Sequence of the first protein:
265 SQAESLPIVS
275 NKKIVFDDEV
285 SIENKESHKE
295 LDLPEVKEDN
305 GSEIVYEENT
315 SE

Interface contacts:
Residue L543 in the second protein is in contact with residue D303 in the first protein (closest heavy-atom distance 3.3 Å).
Residue T429 in the second protein interacts with residue S274 in the first protein (closest heavy-atom distance 3.5 Å).
Residue K469 in the second protein contacts residue E316 in the first protein (closest heavy-atom distance 3.1 Å).
Residue N425 in the second protein is in contact with residue S274 in the first protein (closest heavy-atom distance 2.9 Å).
Residue S381 in the second protein interacts with residue E312 in the first protein (closest heavy-atom distance 2.9 Å).
Residue P35 in the second protein contacts residue N288 in the first protein (closest heavy-atom distance 3.0 Å).
Residue V377 in the second protein interacts with residue H292 in the first protein (closest heavy-atom distance 3.6 Å).
Residue L58 in the second protein interacts with residue L297 in the first protein (closest heavy-atom distance 3.5 Å).
Residue E379 in the second protein is in contact with residue K289 in the first protein (closest heavy-atom distance 3.7 Å).
Residue L58 in the second protein interacts with residue P298 in the first protein (closest heavy-atom distance 3.6 Å).
Residue L395 in the second protein is in contact with residue K277 in the first protein (closest heavy-atom distance 3.3 Å).
Residue D433 in the second protein is in contact with residue K277 in the first protein (closest heavy-atom distance 2.5 Å).
Residue V37 in the second protein is in contact with residue N288 in the first protein (closest heavy-atom distance 2.8 Å).
Residue K469 in the second protein interacts with residue T314 in the first protein (closest heavy-atom distance 3.0 Å).
Residue T391 in the second protein contacts residue F280 in the first protein (closest heavy-atom distance 3.6 Å).
Residue K388 in the second protein interacts with residue K277 in the first protein (closest heavy-atom distance 3.0 Å).
Residue N425 in the second protein is in contact with residue V273 in the first protein (closest heavy-atom distance 3.2 Å).
Residue L406 in the second protein contacts residue Q266 in the first protein (closest heavy-atom distance 3.3 Å).
Residue H470 in the second protein is in contact with residue T314 in the first protein (closest heavy-atom distance 3.2 Å).
Residue N425 in the second protein is in contact with residue I272 in the first protein (closest heavy-atom distance 3.8 Å).
Residue K70 in the second protein contacts residue E302 in the first protein (closest heavy-atom distance 3.7 Å).
Residue L38 in the second protein interacts with residue L295 in the first protein (closest heavy-atom distance 3.6 Å).
Residue K388 in the second protein contacts residue D281 in the first protein (closest heavy-atom distance 3.7 Å).
Residue T391 in the second protein is in contact with residue K277 in the first protein (closest heavy-atom distance 3.7 Å).
Residue D415 in the second protein contacts residue S265 in the first protein (closest heavy-atom distance 3.2 Å).
Residue K462 in the second protein is in contact with residue N313 in the first protein (closest heavy-atom distance 3.5 Å).
Residue R422 in the second protein contacts residue E268 in the first protein (closest heavy-atom distance 2.8 Å).
Residue S371 in the second protein contacts residue E312 in the first protein (closest heavy-atom distance 3.4 Å).
Residue I419 in the second protein contacts residue A267 in the first protein (closest heavy-atom distance 3.7 Å).
Residue Y50 in the second protein is in contact with residue H292 in the first protein (closest heavy-atom distance 3.5 Å).
Residue K70 in the second protein interacts with residue K301 in the first protein (closest heavy-atom distance 3.2 Å).
Residue P370 in the second protein interacts with residue Y310 in the first protein (closest heavy-atom distance 3.4 Å).
Residue K372 in the second protein contacts residue Y310 in the first protein (closest heavy-atom distance 3.2 Å).
Residue R475 in the second protein interacts with residue E316 in the first protein (closest heavy-atom distance 3.1 Å).
Residue K70 in the second protein contacts residue D303 in the first protein (closest heavy-atom distance 2.6 Å).
Residue D402 in the second protein is in contact with residue L270 in the first protein (closest heavy-atom distance 3.7 Å).
Residue S371 in the second protein is in contact with residue Y310 in the first protein (closest heavy-atom distance 3.5 Å).
Residue E69 in the second protein is in contact with residue Y310 in the first protein (closest heavy-atom distance 3.0 Å).
Residue T391 in the second protein interacts with residue D281 in the first protein (closest heavy-atom distance 2.9 Å).
Residue T392 in the second protein interacts with residue K277 in the first protein (closest heavy-atom distance 2.8 Å).
Residue T36 in the second protein contacts residue N288 in the first protein (closest heavy-atom distance 3.5 Å).
Residue K405 in the second protein interacts with residue Q266 in the first protein (closest heavy-atom distance 3.1 Å).
Residue L38 in the second protein interacts with residue S291 in the first protein (closest heavy-atom distance 3.5 Å).
Residue E379 in the second protein contacts residue N288 in the first protein (closest heavy-atom distance 3.7 Å).
Residue N380 in the second protein interacts with residue E312 in the first protein (closest heavy-atom distance 3.7 Å).
Residue L399 in the second protein contacts residue P271 in the first protein (closest heavy-atom distance 3.7 Å).
Residue T36 in the second protein is in contact with residue E287 in the first protein (closest heavy-atom distance 3.7 Å).
Residue E69 in the second protein interacts with residue V300 in the first protein (closest heavy-atom distance 3.4 Å).
Residue K372 in the second protein contacts residue L297 in the first protein (closest heavy-atom distance 3.8 Å).
Residue R422 in the second protein is in contact with residue L270 in the first protein (closest heavy-atom distance 3.1 Å).
Residue R59 in the second protein interacts with residue P298 in the first protein (closest heavy-atom distance 3.2 Å).
Residue E379 in the second protein contacts residue H292 in the first protein (closest heavy-atom distance 3.1 Å).
Residue P35 in the second protein is in contact with residue V284 in the first protein (closest heavy-atom distance 3.7 Å).
Residue K462 in the second protein interacts with residue T314 in the first protein (closest heavy-atom distance 3.1 Å).
Residue R422 in the second protein contacts residue P271 in the first protein (closest heavy-atom distance 3.7 Å).
Residue L403 in the second protein is in contact with residue L270 in the first protein (closest heavy-atom distance 3.4 Å).
Residue L395 in the second protein interacts with residue K276 in the first protein (closest heavy-atom distance 3.6 Å).
Residue L38 in the second protein interacts with residue H292 in the first protein (closest heavy-atom distance 3.4 Å).
Residue R59 in the second protein interacts with residue D296 in the first protein (closest heavy-atom distance 2.8 Å).
Residue V418 in the second protein interacts with residue A267 in the first protein (closest heavy-atom distance 3.6 Å).

Sequence of the second protein:
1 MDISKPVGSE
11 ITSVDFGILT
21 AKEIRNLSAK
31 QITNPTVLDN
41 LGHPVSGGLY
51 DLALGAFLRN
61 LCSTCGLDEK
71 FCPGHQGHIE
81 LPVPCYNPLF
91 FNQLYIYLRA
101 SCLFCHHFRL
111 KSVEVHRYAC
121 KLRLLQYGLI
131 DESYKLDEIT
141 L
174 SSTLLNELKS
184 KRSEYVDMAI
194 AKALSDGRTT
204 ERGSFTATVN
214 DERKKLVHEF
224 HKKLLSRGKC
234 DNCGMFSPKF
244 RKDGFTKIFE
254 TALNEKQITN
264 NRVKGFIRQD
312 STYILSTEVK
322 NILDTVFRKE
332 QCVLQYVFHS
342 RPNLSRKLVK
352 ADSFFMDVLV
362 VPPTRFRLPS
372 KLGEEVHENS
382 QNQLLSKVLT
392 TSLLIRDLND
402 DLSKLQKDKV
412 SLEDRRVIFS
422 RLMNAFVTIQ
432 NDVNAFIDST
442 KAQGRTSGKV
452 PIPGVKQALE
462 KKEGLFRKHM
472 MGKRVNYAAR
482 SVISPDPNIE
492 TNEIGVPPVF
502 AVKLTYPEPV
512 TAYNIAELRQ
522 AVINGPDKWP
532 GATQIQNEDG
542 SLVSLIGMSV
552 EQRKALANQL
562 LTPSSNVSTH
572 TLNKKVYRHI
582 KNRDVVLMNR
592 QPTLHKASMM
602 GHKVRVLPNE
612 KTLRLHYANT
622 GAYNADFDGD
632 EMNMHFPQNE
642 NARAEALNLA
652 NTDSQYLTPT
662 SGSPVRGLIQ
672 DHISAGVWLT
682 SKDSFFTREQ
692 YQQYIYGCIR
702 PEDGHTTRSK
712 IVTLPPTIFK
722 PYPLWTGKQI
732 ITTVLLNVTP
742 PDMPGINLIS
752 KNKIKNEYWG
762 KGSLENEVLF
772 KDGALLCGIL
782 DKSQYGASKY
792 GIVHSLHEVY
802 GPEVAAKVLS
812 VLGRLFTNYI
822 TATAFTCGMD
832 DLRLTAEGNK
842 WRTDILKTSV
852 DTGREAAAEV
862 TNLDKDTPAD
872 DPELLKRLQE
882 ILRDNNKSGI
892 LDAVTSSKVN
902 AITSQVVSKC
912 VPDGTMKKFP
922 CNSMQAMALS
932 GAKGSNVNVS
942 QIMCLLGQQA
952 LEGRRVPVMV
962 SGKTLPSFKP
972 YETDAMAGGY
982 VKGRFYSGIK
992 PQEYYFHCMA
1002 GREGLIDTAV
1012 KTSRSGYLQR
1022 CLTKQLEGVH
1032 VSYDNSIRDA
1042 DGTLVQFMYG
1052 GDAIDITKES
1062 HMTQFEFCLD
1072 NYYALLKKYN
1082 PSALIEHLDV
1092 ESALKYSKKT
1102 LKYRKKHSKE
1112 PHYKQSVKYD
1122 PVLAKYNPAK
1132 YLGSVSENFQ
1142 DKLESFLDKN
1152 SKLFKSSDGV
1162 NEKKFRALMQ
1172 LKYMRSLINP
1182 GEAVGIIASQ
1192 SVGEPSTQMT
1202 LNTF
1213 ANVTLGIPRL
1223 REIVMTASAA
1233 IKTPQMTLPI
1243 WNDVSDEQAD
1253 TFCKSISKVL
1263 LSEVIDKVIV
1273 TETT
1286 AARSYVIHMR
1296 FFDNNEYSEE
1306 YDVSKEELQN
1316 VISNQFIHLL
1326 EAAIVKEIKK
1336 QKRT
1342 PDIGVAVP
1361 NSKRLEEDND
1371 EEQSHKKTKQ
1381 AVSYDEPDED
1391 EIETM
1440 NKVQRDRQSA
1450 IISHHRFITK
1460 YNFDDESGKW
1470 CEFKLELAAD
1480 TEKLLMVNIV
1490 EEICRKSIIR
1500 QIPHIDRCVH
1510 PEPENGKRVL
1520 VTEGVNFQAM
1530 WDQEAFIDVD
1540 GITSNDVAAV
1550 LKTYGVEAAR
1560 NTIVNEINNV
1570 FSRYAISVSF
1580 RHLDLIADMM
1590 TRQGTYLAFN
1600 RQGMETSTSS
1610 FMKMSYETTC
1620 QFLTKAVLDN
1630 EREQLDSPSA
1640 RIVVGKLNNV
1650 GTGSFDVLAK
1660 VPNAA

These two protein chains interact to form a complex.